Sequence of the first protein:
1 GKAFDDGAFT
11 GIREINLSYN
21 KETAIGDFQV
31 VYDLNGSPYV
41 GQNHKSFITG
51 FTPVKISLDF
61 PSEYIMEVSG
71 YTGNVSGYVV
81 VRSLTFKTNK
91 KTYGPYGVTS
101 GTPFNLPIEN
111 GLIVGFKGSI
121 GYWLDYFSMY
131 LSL

The following describes two proteins that form a bound complex.

Residue-level contacts at the interface:
Residue E109 in the first protein interacts with residue V12 in the second protein (closest heavy-atom distance 4.4 Å).
Residue L133 in the first protein interacts with residue V10 in the second protein (closest heavy-atom distance 4.0 Å).
Residue N105 in the first protein interacts with residue W15 in the second protein (closest heavy-atom distance 3.2 Å).
Residue P107 in the first protein is in contact with residue W15 in the second protein (closest heavy-atom distance 3.5 Å).
Residue I108 in the first protein is in contact with residue V12 in the second protein (closest heavy-atom distance 4.4 Å).
Residue E109 in the first protein is in contact with residue P14 in the second protein (closest heavy-atom distance 3.7 Å).
Residue L133 in the first protein is in contact with residue Q8 in the second protein (closest heavy-atom distance 3.3 Å).
Residue L133 in the first protein is in contact with residue T9 in the second protein (closest heavy-atom distance 3.8 Å).
Residue E109 in the first protein is in contact with residue I11 in the second protein (closest heavy-atom distance 2.9 Å).
Residue L106 in the first protein contacts residue W15 in the second protein (closest heavy-atom distance 4.4 Å).
Residue I108 in the first protein is in contact with residue G13 in the second protein (closest heavy-atom distance 3.9 Å).
Residue P107 in the first protein is in contact with residue P14 in the second protein (closest heavy-atom distance 3.6 Å).
Residue G111 in the first protein interacts with residue V10 in the second protein (closest heavy-atom distance 4.6 Å).
Residue P107 in the first protein interacts with residue I11 in the second protein (closest heavy-atom distance 4.7 Å).
Residue N110 in the first protein interacts with residue T9 in the second protein (closest heavy-atom distance 3.9 Å).
Residue L131 in the first protein is in contact with residue V12 in the second protein (closest heavy-atom distance 3.7 Å).
Residue N110 in the first protein interacts with residue Q8 in the second protein (closest heavy-atom distance 3.5 Å).
Residue L131 in the first protein contacts residue V10 in the second protein (closest heavy-atom distance 4.2 Å).
Residue S132 in the first protein contacts residue V10 in the second protein (closest heavy-atom distance 4.1 Å).
Residue E109 in the first protein interacts with residue G13 in the second protein (closest heavy-atom distance 3.5 Å).
Residue P107 in the first protein interacts with residue V12 in the second protein (closest heavy-atom distance 3.4 Å).
Residue L106 in the first protein is in contact with residue V12 in the second protein (closest heavy-atom distance 4.0 Å).
Residue N110 in the first protein interacts with residue V10 in the second protein (closest heavy-atom distance 3.4 Å).
Residue N110 in the first protein interacts with residue I11 in the second protein (closest heavy-atom distance 2.9 Å).
Residue I108 in the first protein interacts with residue I11 in the second protein (closest heavy-atom distance 3.7 Å).
Residue P107 in the first protein interacts with residue G13 in the second protein (closest heavy-atom distance 2.8 Å).

Sequence of the second protein:
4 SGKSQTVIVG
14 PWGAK